Sequence of chain A:
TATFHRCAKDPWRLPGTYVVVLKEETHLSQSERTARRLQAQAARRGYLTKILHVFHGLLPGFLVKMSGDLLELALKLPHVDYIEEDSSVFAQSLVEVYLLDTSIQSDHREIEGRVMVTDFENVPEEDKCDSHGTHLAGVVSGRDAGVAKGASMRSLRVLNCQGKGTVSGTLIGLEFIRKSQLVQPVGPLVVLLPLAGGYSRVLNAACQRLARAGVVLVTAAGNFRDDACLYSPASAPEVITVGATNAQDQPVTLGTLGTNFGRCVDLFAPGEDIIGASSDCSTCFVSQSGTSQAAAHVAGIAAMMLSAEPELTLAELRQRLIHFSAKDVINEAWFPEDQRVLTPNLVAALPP

Contacts between the two chains:
Residue A341 in chain A contacts residue R25 in chain B (closest heavy-atom distance 2.8 Å).
Residue P364 in chain A is in contact with residue R25 in chain B (closest heavy-atom distance 4.1 Å).
Residue I369 in chain A contacts residue W6 in chain B (closest heavy-atom distance 4.0 Å).
Residue A442 in chain A interacts with residue R25 in chain B (closest heavy-atom distance 4.5 Å).
Residue F379 in chain A contacts residue W6 in chain B (closest heavy-atom distance 3.7 Å).
Residue K243 in chain A is in contact with residue L28 in chain B (closest heavy-atom distance 3.6 Å).
Residue V380 in chain A interacts with residue T1 in chain B (closest heavy-atom distance 4.0 Å).
Residue D367 in chain A contacts residue N22 in chain B (closest heavy-atom distance 4.5 Å).
Residue T377 in chain A contacts residue F3 in chain B (closest heavy-atom distance 4.1 Å).
Residue N340 in chain A contacts residue W21 in chain B (closest heavy-atom distance 3.5 Å).
Residue V241 in chain A contacts residue L28 in chain B (closest heavy-atom distance 4.1 Å).
Residue T377 in chain A contacts residue T4 in chain B (closest heavy-atom distance 2.6 Å).
Residue P364 in chain A contacts residue W21 in chain B (closest heavy-atom distance 3.2 Å).
Residue F379 in chain A contacts residue V2 in chain B (closest heavy-atom distance 3.6 Å).
Residue I368 in chain A contacts residue W21 in chain B (closest heavy-atom distance 3.8 Å).
Residue H391 in chain A interacts with residue L23 in chain B (closest heavy-atom distance 4.7 Å).
Residue F379 in chain A is in contact with residue F3 in chain B (closest heavy-atom distance 2.8 Å).
Residue D374 in chain A interacts with residue V2 in chain B (closest heavy-atom distance 3.9 Å).
Residue K243 in chain A contacts residue L23 in chain B (closest heavy-atom distance 4.6 Å).
Residue F379 in chain A contacts residue T1 in chain B (closest heavy-atom distance 4.3 Å).
Residue F379 in chain A interacts with residue S5 in chain B (closest heavy-atom distance 4.2 Å).
Residue I369 in chain A is in contact with residue Y9 in chain B (closest heavy-atom distance 3.5 Å).
Residue I368 in chain A interacts with residue N22 in chain B (closest heavy-atom distance 3.6 Å).
Residue D343 in chain A interacts with residue R25 in chain B (closest heavy-atom distance 2.9 Å).
Residue T377 in chain A is in contact with residue S5 in chain B (closest heavy-atom distance 3.5 Å).
Residue P364 in chain A interacts with residue I26 in chain B (closest heavy-atom distance 3.8 Å).
Residue E366 in chain A interacts with residue W21 in chain B (closest heavy-atom distance 3.1 Å).
Residue P364 in chain A contacts residue N22 in chain B (closest heavy-atom distance 3.6 Å).
Residue V241 in chain A interacts with residue L23 in chain B (closest heavy-atom distance 4.0 Å).
Residue V380 in chain A contacts residue V2 in chain B (closest heavy-atom distance 3.9 Å).
Residue A239 in chain A is in contact with residue L23 in chain B (closest heavy-atom distance 3.5 Å).
Residue G240 in chain A contacts residue L28 in chain B (closest heavy-atom distance 4.3 Å).
Residue N340 in chain A is in contact with residue R25 in chain B (closest heavy-atom distance 4.0 Å).
Residue A442 in chain A is in contact with residue I26 in chain B (closest heavy-atom distance 3.5 Å).
Residue I369 in chain A interacts with residue F3 in chain B (closest heavy-atom distance 4.1 Å).
Residue A443 in chain A contacts residue R25 in chain B (closest heavy-atom distance 4.6 Å).
Residue G240 in chain A interacts with residue L23 in chain B (closest heavy-atom distance 4.2 Å).
Residue V241 in chain A contacts residue I26 in chain B (closest heavy-atom distance 3.6 Å).
Residue L444 in chain A interacts with residue L28 in chain B (closest heavy-atom distance 3.8 Å).
Residue I395 in chain A contacts residue I26 in chain B (closest heavy-atom distance 3.8 Å).
Residue C378 in chain A is in contact with residue F3 in chain B (closest heavy-atom distance 3.1 Å).
Residue L444 in chain A contacts residue G27 in chain B (closest heavy-atom distance 4.6 Å).
Residue A239 in chain A interacts with residue W6 in chain B (closest heavy-atom distance 3.9 Å).
Residue G365 in chain A interacts with residue W21 in chain B (closest heavy-atom distance 4.5 Å).
Residue S372 in chain A interacts with residue V2 in chain B (closest heavy-atom distance 3.5 Å).
Residue T339 in chain A is in contact with residue W21 in chain B (closest heavy-atom distance 3.8 Å).
Residue H391 in chain A interacts with residue I26 in chain B (closest heavy-atom distance 4.2 Å).
Residue I369 in chain A is in contact with residue P20 in chain B (closest heavy-atom distance 3.8 Å).
Residue C375 in chain A contacts residue T4 in chain B (closest heavy-atom distance 4.4 Å).
Residue A443 in chain A interacts with residue I26 in chain B (closest heavy-atom distance 3.7 Å).
Residue L444 in chain A is in contact with residue I26 in chain B (closest heavy-atom distance 2.8 Å).
Residue D238 in chain A interacts with residue W6 in chain B (closest heavy-atom distance 3.6 Å).
Residue D367 in chain A contacts residue W21 in chain B (closest heavy-atom distance 3.1 Å).
Residue T377 in chain A is in contact with residue W6 in chain B (closest heavy-atom distance 4.4 Å).
Residue C378 in chain A contacts residue V2 in chain B (closest heavy-atom distance 4.1 Å).
Residue Q342 in chain A contacts residue R25 in chain B (closest heavy-atom distance 4.6 Å).
Residue A341 in chain A contacts residue W21 in chain B (closest heavy-atom distance 3.4 Å).
Residue D238 in chain A contacts residue L23 in chain B (closest heavy-atom distance 4.2 Å).
Residue C378 in chain A is in contact with residue T4 in chain B (closest heavy-atom distance 3.8 Å).
Residue H391 in chain A is in contact with residue N22 in chain B (closest heavy-atom distance 3.0 Å).

This data describes a binding interaction between two proteins.

Sequence of chain B:
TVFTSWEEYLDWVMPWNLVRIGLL